These two protein chains interact to form a complex.

Sequence of chain A:
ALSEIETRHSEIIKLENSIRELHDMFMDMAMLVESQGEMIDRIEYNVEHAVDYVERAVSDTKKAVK

Sequence of chain B:
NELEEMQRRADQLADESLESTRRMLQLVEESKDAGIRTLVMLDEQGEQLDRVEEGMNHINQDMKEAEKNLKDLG

Residue-level contacts at the interface:
Residue A36 in chain B interacts with residue A31 in chain A (closest heavy-atom distance 4.0 Å).
Residue G57 in chain B interacts with residue V52 in chain A (closest heavy-atom distance 4.2 Å).
Residue A12 in chain B is in contact with residue I6 in chain A (closest heavy-atom distance 4.3 Å).
Residue I61 in chain B interacts with residue V52 in chain A (closest heavy-atom distance 3.6 Å).
Residue R25 in chain B interacts with residue R21 in chain A (closest heavy-atom distance 3.6 Å).
Residue M8 in chain B is in contact with residue L3 in chain A (closest heavy-atom distance 3.8 Å).
Residue M26 in chain B is in contact with residue L16 in chain A (closest heavy-atom distance 3.5 Å).
Residue M65 in chain B is in contact with residue V55 in chain A (closest heavy-atom distance 4.2 Å).
Residue S33 in chain B interacts with residue H24 in chain A (closest heavy-atom distance 3.1 Å).
Residue M26 in chain B interacts with residue I20 in chain A (closest heavy-atom distance 4.2 Å).
Residue M43 in chain B is in contact with residue V34 in chain A (closest heavy-atom distance 3.7 Å).
Residue D64 in chain B contacts residue V55 in chain A (closest heavy-atom distance 3.7 Å).
Residue N71 in chain B interacts with residue T62 in chain A (closest heavy-atom distance 3.9 Å).
Residue M43 in chain B contacts residue A31 in chain A (closest heavy-atom distance 3.3 Å).
Residue E32 in chain B is in contact with residue H24 in chain A (closest heavy-atom distance 3.6 Å).
Residue S22 in chain B interacts with residue I14 in chain A (closest heavy-atom distance 4.4 Å).
Residue M26 in chain B contacts residue E17 in chain A (closest heavy-atom distance 3.5 Å).
Residue S22 in chain B contacts residue E17 in chain A (closest heavy-atom distance 2.3 Å).
Residue L29 in chain B interacts with residue H24 in chain A (closest heavy-atom distance 3.5 Å).
Residue R53 in chain B is in contact with residue E49 in chain A (closest heavy-atom distance 3.2 Å).
Residue S33 in chain B is in contact with residue F27 in chain A (closest heavy-atom distance 3.8 Å).
Residue Q47 in chain B contacts residue G38 in chain A (closest heavy-atom distance 3.1 Å).
Residue Q50 in chain B contacts residue E45 in chain A (closest heavy-atom distance 2.9 Å).
Residue V54 in chain B contacts residue E45 in chain A (closest heavy-atom distance 4.2 Å).
Residue T40 in chain B contacts residue A31 in chain A (closest heavy-atom distance 3.2 Å).
Residue N71 in chain B contacts residue V66 in chain A (closest heavy-atom distance 4.1 Å).
Residue G37 in chain B contacts residue F27 in chain A (closest heavy-atom distance 4.0 Å).
Residue I61 in chain B is in contact with residue V55 in chain A (closest heavy-atom distance 3.7 Å).
Residue I61 in chain B is in contact with residue A51 in chain A (closest heavy-atom distance 4.0 Å).
Residue Q50 in chain B interacts with residue I41 in chain A (closest heavy-atom distance 3.4 Å).
Residue Q47 in chain B contacts residue I41 in chain A (closest heavy-atom distance 3.6 Å).
Residue E18 in chain B interacts with residue H10 in chain A (closest heavy-atom distance 3.4 Å).
Residue V54 in chain B interacts with residue V48 in chain A (closest heavy-atom distance 3.9 Å).
Residue S19 in chain B contacts residue I13 in chain A (closest heavy-atom distance 3.6 Å).
Residue L15 in chain B contacts residue H10 in chain A (closest heavy-atom distance 3.5 Å).
Residue R53 in chain B contacts residue E45 in chain A (closest heavy-atom distance 2.0 Å).
Residue R39 in chain B contacts residue A31 in chain A (closest heavy-atom distance 3.8 Å).
Residue R25 in chain B interacts with residue E17 in chain A (closest heavy-atom distance 3.1 Å).
Residue S19 in chain B contacts residue H10 in chain A (closest heavy-atom distance 2.7 Å).
Residue L15 in chain B is in contact with residue E7 in chain A (closest heavy-atom distance 3.8 Å).
Residue L44 in chain B is in contact with residue V34 in chain A (closest heavy-atom distance 3.7 Å).
Residue N71 in chain B contacts residue K63 in chain A (closest heavy-atom distance 4.0 Å).
Residue A68 in chain B contacts residue V59 in chain A (closest heavy-atom distance 3.8 Å).
Residue M26 in chain B contacts residue I13 in chain A (closest heavy-atom distance 3.0 Å).
Residue A68 in chain B is in contact with residue T62 in chain A (closest heavy-atom distance 3.7 Å).
Residue E32 in chain B is in contact with residue M28 in chain A (closest heavy-atom distance 3.8 Å).
Residue T40 in chain B is in contact with residue M30 in chain A (closest heavy-atom distance 3.6 Å).
Residue T40 in chain B contacts residue V34 in chain A (closest heavy-atom distance 3.6 Å).
Residue D64 in chain B interacts with residue V59 in chain A (closest heavy-atom distance 3.1 Å).
Residue V30 in chain B contacts residue I20 in chain A (closest heavy-atom distance 3.6 Å).
Residue M65 in chain B interacts with residue V59 in chain A (closest heavy-atom distance 4.2 Å).
Residue Q47 in chain B interacts with residue V34 in chain A (closest heavy-atom distance 2.5 Å).
Residue Q50 in chain B is in contact with residue D42 in chain A (closest heavy-atom distance 2.9 Å).
Residue L29 in chain B interacts with residue I20 in chain A (closest heavy-atom distance 4.1 Å).
Residue I61 in chain B interacts with residue V48 in chain A (closest heavy-atom distance 4.1 Å).
Residue L29 in chain B contacts residue R21 in chain A (closest heavy-atom distance 3.5 Å).
Residue M43 in chain B interacts with residue E35 in chain A (closest heavy-atom distance 3.0 Å).
Residue Q47 in chain B contacts residue Q37 in chain A (closest heavy-atom distance 4.1 Å).
Residue S22 in chain B is in contact with residue I13 in chain A (closest heavy-atom distance 3.9 Å).
Residue L51 in chain B is in contact with residue I41 in chain A (closest heavy-atom distance 4.2 Å).